Interface contacts:
Residue L156 in protein 1 is in contact with residue L3 in protein 2 (closest heavy-atom distance 3.8 Å).
Residue W147 in protein 1 is in contact with residue W10 in protein 2 (closest heavy-atom distance 3.8 Å).
Residue Y123 in protein 1 is in contact with residue W10 in protein 2 (closest heavy-atom distance 3.5 Å).
Residue E63 in protein 1 interacts with residue A1 in protein 2 (closest heavy-atom distance 3.7 Å).
Residue N77 in protein 1 is in contact with residue V8 in protein 2 (closest heavy-atom distance 4.9 Å).
Residue Y59 in protein 1 contacts residue A1 in protein 2 (closest heavy-atom distance 4.2 Å).
Residue W147 in protein 1 contacts residue V8 in protein 2 (closest heavy-atom distance 3.4 Å).
Residue Y7 in protein 1 is in contact with residue A1 in protein 2 (closest heavy-atom distance 3.1 Å).
Residue Y171 in protein 1 is in contact with residue A1 in protein 2 (closest heavy-atom distance 2.7 Å).
Residue T143 in protein 1 contacts residue S9 in protein 2 (closest heavy-atom distance 4.6 Å).
Residue Q155 in protein 1 is in contact with residue L5 in protein 2 (closest heavy-atom distance 3.7 Å).
Residue Q155 in protein 1 is in contact with residue L3 in protein 2 (closest heavy-atom distance 4.8 Å).
Residue S70 in protein 1 interacts with residue L3 in protein 2 (closest heavy-atom distance 4.8 Å).
Residue N77 in protein 1 interacts with residue S9 in protein 2 (closest heavy-atom distance 3.5 Å).
Residue I80 in protein 1 interacts with residue S9 in protein 2 (closest heavy-atom distance 3.5 Å).
Residue N77 in protein 1 interacts with residue W10 in protein 2 (closest heavy-atom distance 2.8 Å).
Residue S116 in protein 1 is in contact with residue W10 in protein 2 (closest heavy-atom distance 4.0 Å).
Residue Y74 in protein 1 interacts with residue W10 in protein 2 (closest heavy-atom distance 4.3 Å).
Residue I95 in protein 1 interacts with residue W10 in protein 2 (closest heavy-atom distance 3.7 Å).
Residue Y99 in protein 1 interacts with residue L3 in protein 2 (closest heavy-atom distance 2.9 Å).
Residue M45 in protein 1 contacts residue S2 in protein 2 (closest heavy-atom distance 4.5 Å).
Residue M5 in protein 1 contacts residue A1 in protein 2 (closest heavy-atom distance 4.0 Å).
Residue N66 in protein 1 interacts with residue S2 in protein 2 (closest heavy-atom distance 2.9 Å).
Residue Y159 in protein 1 is in contact with residue A1 in protein 2 (closest heavy-atom distance 2.7 Å).
Residue Q155 in protein 1 contacts residue P6 in protein 2 (closest heavy-atom distance 4.9 Å).
Residue W147 in protein 1 contacts residue S9 in protein 2 (closest heavy-atom distance 2.9 Å).
Residue N66 in protein 1 contacts residue N4 in protein 2 (closest heavy-atom distance 3.5 Å).
Residue A117 in protein 1 contacts residue W10 in protein 2 (closest heavy-atom distance 4.0 Å).
Residue V152 in protein 1 contacts residue L5 in protein 2 (closest heavy-atom distance 4.5 Å).
Residue Y99 in protein 1 is in contact with residue S2 in protein 2 (closest heavy-atom distance 3.5 Å).
Residue W167 in protein 1 interacts with residue A1 in protein 2 (closest heavy-atom distance 3.4 Å).
Residue Y159 in protein 1 is in contact with residue L3 in protein 2 (closest heavy-atom distance 3.6 Å).
Residue K146 in protein 1 interacts with residue W10 in protein 2 (closest heavy-atom distance 2.7 Å).
Residue Y7 in protein 1 interacts with residue S2 in protein 2 (closest heavy-atom distance 3.3 Å).
Residue T143 in protein 1 interacts with residue W10 in protein 2 (closest heavy-atom distance 2.7 Å).
Residue I142 in protein 1 is in contact with residue W10 in protein 2 (closest heavy-atom distance 4.8 Å).
Residue N66 in protein 1 is in contact with residue L3 in protein 2 (closest heavy-atom distance 2.8 Å).
Residue Y118 in protein 1 is in contact with residue W10 in protein 2 (closest heavy-atom distance 4.2 Å).
Residue V152 in protein 1 is in contact with residue V8 in protein 2 (closest heavy-atom distance 3.9 Å).
Residue E63 in protein 1 is in contact with residue S2 in protein 2 (closest heavy-atom distance 2.8 Å).
Residue K146 in protein 1 contacts residue S9 in protein 2 (closest heavy-atom distance 3.9 Å).
Residue E76 in protein 1 contacts residue S9 in protein 2 (closest heavy-atom distance 4.2 Å).
Residue F33 in protein 1 is in contact with residue A1 in protein 2 (closest heavy-atom distance 4.9 Å).
Residue T73 in protein 1 interacts with residue V8 in protein 2 (closest heavy-atom distance 3.4 Å).
Residue Y84 in protein 1 is in contact with residue W10 in protein 2 (closest heavy-atom distance 2.6 Å).
Residue Q155 in protein 1 interacts with residue V8 in protein 2 (closest heavy-atom distance 4.8 Å).
Residue T73 in protein 1 contacts residue S9 in protein 2 (closest heavy-atom distance 5.0 Å).
Residue L156 in protein 1 interacts with residue L5 in protein 2 (closest heavy-atom distance 3.9 Å).
Residue N66 in protein 1 is in contact with residue L5 in protein 2 (closest heavy-atom distance 4.6 Å).
Residue A81 in protein 1 interacts with residue W10 in protein 2 (closest heavy-atom distance 4.1 Å).
Residue Y9 in protein 1 is in contact with residue L3 in protein 2 (closest heavy-atom distance 4.2 Å).
Residue Y159 in protein 1 interacts with residue S2 in protein 2 (closest heavy-atom distance 3.9 Å).
Residue M67 in protein 1 contacts residue S2 in protein 2 (closest heavy-atom distance 3.6 Å).
Residue I80 in protein 1 contacts residue W10 in protein 2 (closest heavy-atom distance 3.5 Å).
Residue Y9 in protein 1 interacts with residue S2 in protein 2 (closest heavy-atom distance 4.1 Å).

This data describes a binding interaction between two proteins.

Sequence of protein 1:
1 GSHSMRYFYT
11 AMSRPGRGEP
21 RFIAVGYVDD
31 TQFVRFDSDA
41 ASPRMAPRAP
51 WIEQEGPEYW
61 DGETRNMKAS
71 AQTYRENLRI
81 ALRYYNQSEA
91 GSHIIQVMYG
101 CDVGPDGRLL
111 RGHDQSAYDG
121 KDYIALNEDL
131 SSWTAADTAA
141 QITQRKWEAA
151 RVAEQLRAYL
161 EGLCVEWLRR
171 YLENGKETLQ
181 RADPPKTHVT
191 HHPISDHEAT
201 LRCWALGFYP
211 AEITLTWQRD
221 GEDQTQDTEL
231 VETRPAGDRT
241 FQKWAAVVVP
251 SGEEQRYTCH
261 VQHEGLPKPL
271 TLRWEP

Sequence of protein 2:
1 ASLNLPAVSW